Contacts between the two chains:
Residue S35 in protein 1 contacts residue S112 in protein 2 (closest heavy-atom distance 3.3 Å).
Residue E39 in protein 1 interacts with residue E111 in protein 2 (closest heavy-atom distance 3.4 Å).
Residue L51 in protein 1 is in contact with residue Y109 in protein 2 (closest heavy-atom distance 3.7 Å).
Residue N47 in protein 1 is in contact with residue S55 in protein 2 (closest heavy-atom distance 3.4 Å).
Residue K136 in protein 1 is in contact with residue Q81 in protein 2 (closest heavy-atom distance 3.4 Å).
Residue Y10 in protein 1 interacts with residue D117 in protein 2 (closest heavy-atom distance 4.2 Å).
Residue S35 in protein 1 contacts residue E114 in protein 2 (closest heavy-atom distance 3.8 Å).
Residue E39 in protein 1 contacts residue Q130 in protein 2 (closest heavy-atom distance 3.3 Å).
Residue N47 in protein 1 contacts residue I132 in protein 2 (closest heavy-atom distance 3.7 Å).
Residue I50 in protein 1 contacts residue V131 in protein 2 (closest heavy-atom distance 4.0 Å).
Residue I3 in protein 1 interacts with residue V123 in protein 2 (closest heavy-atom distance 3.5 Å).
Residue S33 in protein 1 contacts residue R113 in protein 2 (closest heavy-atom distance 3.9 Å).
Residue Q104 in protein 1 interacts with residue Y115 in protein 2 (closest heavy-atom distance 2.4 Å).
Residue G5 in protein 1 interacts with residue G118 in protein 2 (closest heavy-atom distance 2.9 Å).
Residue S35 in protein 1 interacts with residue Y80 in protein 2 (closest heavy-atom distance 2.5 Å).
Residue L51 in protein 1 contacts residue Q85 in protein 2 (closest heavy-atom distance 3.3 Å).
Residue G36 in protein 1 contacts residue Y80 in protein 2 (closest heavy-atom distance 3.9 Å).
Residue I50 in protein 1 interacts with residue I132 in protein 2 (closest heavy-atom distance 3.6 Å).
Residue I50 in protein 1 is in contact with residue Q130 in protein 2 (closest heavy-atom distance 3.4 Å).
Residue Q104 in protein 1 is in contact with residue R113 in protein 2 (closest heavy-atom distance 4.1 Å).
Residue S35 in protein 1 is in contact with residue R113 in protein 2 (closest heavy-atom distance 2.8 Å).
Residue I3 in protein 1 is in contact with residue G66 in protein 2 (closest heavy-atom distance 3.5 Å).
Residue T30 in protein 1 is in contact with residue V119 in protein 2 (closest heavy-atom distance 3.6 Å).
Residue E43 in protein 1 contacts residue R38 in protein 2 (closest heavy-atom distance 3.8 Å).
Residue R90 in protein 1 is in contact with residue Y115 in protein 2 (closest heavy-atom distance 3.3 Å).
Residue G48 in protein 1 is in contact with residue I132 in protein 2 (closest heavy-atom distance 3.4 Å).
Residue G5 in protein 1 interacts with residue D117 in protein 2 (closest heavy-atom distance 3.2 Å).
Residue G5 in protein 1 is in contact with residue A122 in protein 2 (closest heavy-atom distance 3.6 Å).
Residue G52 in protein 1 interacts with residue Y109 in protein 2 (closest heavy-atom distance 3.9 Å).
Residue L135 in protein 1 contacts residue Q81 in protein 2 (closest heavy-atom distance 3.8 Å).
Residue P2 in protein 1 interacts with residue K67 in protein 2 (closest heavy-atom distance 3.8 Å).
Residue G32 in protein 1 interacts with residue Y115 in protein 2 (closest heavy-atom distance 4.1 Å).
Residue V8 in protein 1 contacts residue D117 in protein 2 (closest heavy-atom distance 3.3 Å).
Residue V94 in protein 1 contacts residue R68 in protein 2 (closest heavy-atom distance 3.6 Å).
Residue E39 in protein 1 is in contact with residue Y109 in protein 2 (closest heavy-atom distance 3.8 Å).
Residue S33 in protein 1 is in contact with residue E114 in protein 2 (closest heavy-atom distance 4.2 Å).
Residue M4 in protein 1 is in contact with residue V123 in protein 2 (closest heavy-atom distance 3.9 Å).
Residue S33 in protein 1 contacts residue Y115 in protein 2 (closest heavy-atom distance 3.7 Å).
Residue E37 in protein 1 is in contact with residue S112 in protein 2 (closest heavy-atom distance 3.8 Å).
Residue Q104 in protein 1 is in contact with residue E77 in protein 2 (closest heavy-atom distance 4.0 Å).
Residue T30 in protein 1 interacts with residue G118 in protein 2 (closest heavy-atom distance 3.7 Å).
Residue M4 in protein 1 interacts with residue A122 in protein 2 (closest heavy-atom distance 4.2 Å).
Residue L51 in protein 1 contacts residue I132 in protein 2 (closest heavy-atom distance 3.7 Å).
Residue I3 in protein 1 contacts residue K67 in protein 2 (closest heavy-atom distance 4.2 Å).
Residue Q29 in protein 1 is in contact with residue V119 in protein 2 (closest heavy-atom distance 3.3 Å).
Residue G5 in protein 1 contacts residue V119 in protein 2 (closest heavy-atom distance 3.5 Å).
Residue G36 in protein 1 is in contact with residue S112 in protein 2 (closest heavy-atom distance 3.5 Å).
Residue P2 in protein 1 interacts with residue G66 in protein 2 (closest heavy-atom distance 3.7 Å).
Residue E134 in protein 1 interacts with residue Q81 in protein 2 (closest heavy-atom distance 3.4 Å).
Residue I3 in protein 1 interacts with residue R68 in protein 2 (closest heavy-atom distance 3.8 Å).
Residue V34 in protein 1 is in contact with residue E114 in protein 2 (closest heavy-atom distance 3.7 Å).
Residue D31 in protein 1 is in contact with residue D117 in protein 2 (closest heavy-atom distance 2.9 Å).
Residue P2 in protein 1 is in contact with residue R68 in protein 2 (closest heavy-atom distance 2.7 Å).
Residue Q6 in protein 1 contacts residue V119 in protein 2 (closest heavy-atom distance 3.6 Å).
Residue E37 in protein 1 contacts residue E111 in protein 2 (closest heavy-atom distance 2.9 Å).
Residue G5 in protein 1 contacts residue G121 in protein 2 (closest heavy-atom distance 3.3 Å).
Residue T30 in protein 1 interacts with residue D117 in protein 2 (closest heavy-atom distance 3.1 Å).
Residue P53 in protein 1 is in contact with residue Y109 in protein 2 (closest heavy-atom distance 3.3 Å).
Residue E37 in protein 1 contacts residue Y80 in protein 2 (closest heavy-atom distance 3.2 Å).
Residue I3 in protein 1 is in contact with residue A122 in protein 2 (closest heavy-atom distance 3.7 Å).

These two protein chains interact to form a complex.

Sequence of protein 1:
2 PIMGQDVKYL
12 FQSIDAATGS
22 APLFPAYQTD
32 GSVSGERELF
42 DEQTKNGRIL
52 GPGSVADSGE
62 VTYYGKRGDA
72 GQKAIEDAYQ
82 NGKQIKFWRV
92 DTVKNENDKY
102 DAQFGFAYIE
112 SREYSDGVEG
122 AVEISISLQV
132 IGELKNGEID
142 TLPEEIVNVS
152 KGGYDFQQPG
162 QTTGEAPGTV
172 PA

Sequence of protein 2:
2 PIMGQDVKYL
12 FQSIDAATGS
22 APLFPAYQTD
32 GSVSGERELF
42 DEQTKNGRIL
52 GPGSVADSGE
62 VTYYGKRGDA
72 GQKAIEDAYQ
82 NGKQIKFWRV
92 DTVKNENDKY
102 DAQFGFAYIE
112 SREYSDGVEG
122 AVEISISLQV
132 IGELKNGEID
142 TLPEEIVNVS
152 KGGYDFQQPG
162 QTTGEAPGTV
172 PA